Sequence of chain B:
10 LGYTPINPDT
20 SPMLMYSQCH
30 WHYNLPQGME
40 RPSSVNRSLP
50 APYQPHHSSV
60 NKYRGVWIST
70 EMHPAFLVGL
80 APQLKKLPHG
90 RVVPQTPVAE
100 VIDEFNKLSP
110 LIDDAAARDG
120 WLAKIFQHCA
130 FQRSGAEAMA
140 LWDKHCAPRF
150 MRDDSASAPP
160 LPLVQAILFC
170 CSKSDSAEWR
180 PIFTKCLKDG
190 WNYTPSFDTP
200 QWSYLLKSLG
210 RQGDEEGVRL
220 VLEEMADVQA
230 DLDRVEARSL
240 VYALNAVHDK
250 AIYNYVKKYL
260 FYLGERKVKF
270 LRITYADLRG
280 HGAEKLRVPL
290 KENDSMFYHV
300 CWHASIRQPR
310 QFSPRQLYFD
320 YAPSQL

Interface contacts:
Residue S26 in chain B is in contact with residue L75 in chain A (closest heavy-atom distance 4.9 Å).
Residue S26 in chain B interacts with residue N73 in chain A (closest heavy-atom distance 3.1 Å).
Residue Q27 in chain B is in contact with residue F81 in chain A (closest heavy-atom distance 3.0 Å).
Residue Q27 in chain B contacts residue I79 in chain A (closest heavy-atom distance 4.5 Å).
Residue H31 in chain B contacts residue L69 in chain A (closest heavy-atom distance 4.6 Å).
Residue M22 in chain B interacts with residue N74 in chain A (closest heavy-atom distance 3.5 Å).
Residue Q27 in chain B interacts with residue L72 in chain A (closest heavy-atom distance 4.1 Å).
Residue N33 in chain B is in contact with residue L69 in chain A (closest heavy-atom distance 3.7 Å).
Residue Y25 in chain B is in contact with residue L72 in chain A (closest heavy-atom distance 4.1 Å).
Residue M22 in chain B interacts with residue L72 in chain A (closest heavy-atom distance 3.5 Å).
Residue S26 in chain B is in contact with residue L72 in chain A (closest heavy-atom distance 3.3 Å).
Residue Q27 in chain B interacts with residue L71 in chain A (closest heavy-atom distance 4.3 Å).
Residue Y25 in chain B contacts residue L71 in chain A (closest heavy-atom distance 4.6 Å).
Residue L23 in chain B contacts residue L75 in chain A (closest heavy-atom distance 4.7 Å).
Residue Q27 in chain B is in contact with residue N73 in chain A (closest heavy-atom distance 2.9 Å).
Residue L34 in chain B interacts with residue I43 in chain A (closest heavy-atom distance 4.0 Å).
Residue L34 in chain B interacts with residue F45 in chain A (closest heavy-atom distance 4.3 Å).
Residue W30 in chain B contacts residue I43 in chain A (closest heavy-atom distance 4.5 Å).
Residue M22 in chain B is in contact with residue N73 in chain A (closest heavy-atom distance 4.7 Å).
Residue S26 in chain B is in contact with residue L71 in chain A (closest heavy-atom distance 4.6 Å).
Residue C28 in chain B is in contact with residue L75 in chain A (closest heavy-atom distance 4.3 Å).
Residue H31 in chain B contacts residue L71 in chain A (closest heavy-atom distance 3.3 Å).
Residue L34 in chain B interacts with residue L69 in chain A (closest heavy-atom distance 3.5 Å).
Residue H31 in chain B is in contact with residue I70 in chain A (closest heavy-atom distance 4.2 Å).
Residue C28 in chain B interacts with residue N73 in chain A (closest heavy-atom distance 4.7 Å).

Sequence of chain A:
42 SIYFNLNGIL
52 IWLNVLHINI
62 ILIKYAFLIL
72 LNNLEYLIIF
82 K

The following describes two proteins that form a bound complex.